These two protein chains interact to form a complex.

Sequence of the first protein:
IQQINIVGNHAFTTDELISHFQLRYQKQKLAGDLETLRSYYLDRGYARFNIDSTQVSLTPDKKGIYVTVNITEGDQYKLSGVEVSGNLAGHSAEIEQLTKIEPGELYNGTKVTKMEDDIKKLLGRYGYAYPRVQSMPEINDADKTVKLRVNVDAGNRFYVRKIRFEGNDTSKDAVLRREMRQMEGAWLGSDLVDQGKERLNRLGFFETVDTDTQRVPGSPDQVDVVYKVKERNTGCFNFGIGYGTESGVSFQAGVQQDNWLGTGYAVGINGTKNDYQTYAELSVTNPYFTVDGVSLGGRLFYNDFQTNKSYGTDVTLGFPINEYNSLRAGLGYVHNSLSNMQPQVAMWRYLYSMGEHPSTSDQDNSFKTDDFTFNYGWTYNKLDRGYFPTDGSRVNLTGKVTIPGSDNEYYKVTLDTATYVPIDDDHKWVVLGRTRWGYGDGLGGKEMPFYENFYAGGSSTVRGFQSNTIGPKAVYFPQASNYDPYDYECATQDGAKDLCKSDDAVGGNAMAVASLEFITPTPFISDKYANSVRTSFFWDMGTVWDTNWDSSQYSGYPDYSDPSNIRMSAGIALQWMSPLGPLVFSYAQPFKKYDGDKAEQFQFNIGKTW

Sequence of the second protein:
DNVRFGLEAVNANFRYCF

Residue-level contacts at the interface:
Residue P769 in the first protein is in contact with residue C763 in the second protein (closest heavy-atom distance 4.1 Å).
Residue P769 in the first protein is in contact with residue N735 in the second protein (closest heavy-atom distance 4.2 Å).
Residue G414 in the first protein contacts residue C763 in the second protein (closest heavy-atom distance 3.5 Å).
Residue R411 in the first protein interacts with residue F764 in the second protein (closest heavy-atom distance 5.0 Å).
Residue G419 in the first protein is in contact with residue A758 in the second protein (closest heavy-atom distance 3.1 Å).
Residue L770 in the first protein is in contact with residue C763 in the second protein (closest heavy-atom distance 3.2 Å).
Residue G419 in the first protein is in contact with residue N759 in the second protein (closest heavy-atom distance 3.7 Å).
Residue N417 in the first protein contacts residue F760 in the second protein (closest heavy-atom distance 4.0 Å).
Residue I420 in the first protein is in contact with residue N759 in the second protein (closest heavy-atom distance 4.8 Å).
Residue F416 in the first protein contacts residue F760 in the second protein (closest heavy-atom distance 3.7 Å).
Residue T424 in the first protein is in contact with residue A755 in the second protein (closest heavy-atom distance 4.5 Å).
Residue F416 in the first protein is in contact with residue R761 in the second protein (closest heavy-atom distance 3.3 Å).
Residue G423 in the first protein is in contact with residue A755 in the second protein (closest heavy-atom distance 3.0 Å).
Residue I420 in the first protein contacts residue N757 in the second protein (closest heavy-atom distance 3.1 Å).
Residue Y422 in the first protein interacts with residue A755 in the second protein (closest heavy-atom distance 2.5 Å).
Residue G421 in the first protein is in contact with residue V756 in the second protein (closest heavy-atom distance 3.1 Å).
Residue W439 in the first protein interacts with residue F764 in the second protein (closest heavy-atom distance 4.9 Å).
Residue F416 in the first protein interacts with residue Y762 in the second protein (closest heavy-atom distance 2.8 Å).
Residue N417 in the first protein is in contact with residue R761 in the second protein (closest heavy-atom distance 2.6 Å).
Residue F416 in the first protein is in contact with residue F764 in the second protein (closest heavy-atom distance 4.3 Å).
Residue T413 in the first protein contacts residue F764 in the second protein (closest heavy-atom distance 3.2 Å).
Residue F418 in the first protein contacts residue F760 in the second protein (closest heavy-atom distance 3.0 Å).
Residue C415 in the first protein contacts residue Y762 in the second protein (closest heavy-atom distance 3.6 Å).
Residue L770 in the first protein contacts residue R761 in the second protein (closest heavy-atom distance 4.0 Å).
Residue F418 in the first protein interacts with residue A758 in the second protein (closest heavy-atom distance 4.5 Å).
Residue C415 in the first protein is in contact with residue C763 in the second protein (closest heavy-atom distance 2.0 Å).
Residue G421 in the first protein is in contact with residue N757 in the second protein (closest heavy-atom distance 4.1 Å).
Residue I420 in the first protein contacts residue V756 in the second protein (closest heavy-atom distance 3.7 Å).
Residue I420 in the first protein contacts residue A758 in the second protein (closest heavy-atom distance 2.7 Å).
Residue C415 in the first protein contacts residue R761 in the second protein (closest heavy-atom distance 4.0 Å).
Residue F418 in the first protein contacts residue N759 in the second protein (closest heavy-atom distance 3.2 Å).
Residue N412 in the first protein is in contact with residue N735 in the second protein (closest heavy-atom distance 4.7 Å).
Residue Y422 in the first protein is in contact with residue V756 in the second protein (closest heavy-atom distance 2.6 Å).
Residue G414 in the first protein contacts residue F764 in the second protein (closest heavy-atom distance 2.9 Å).
Residue N412 in the first protein interacts with residue F764 in the second protein (closest heavy-atom distance 3.0 Å).
Residue Q436 in the first protein is in contact with residue F764 in the second protein (closest heavy-atom distance 3.0 Å).
Residue G414 in the first protein interacts with residue Y762 in the second protein (closest heavy-atom distance 4.5 Å).
Residue C415 in the first protein is in contact with residue F764 in the second protein (closest heavy-atom distance 4.5 Å).
Residue L440 in the first protein contacts residue F764 in the second protein (closest heavy-atom distance 4.4 Å).
Residue G423 in the first protein contacts residue V756 in the second protein (closest heavy-atom distance 4.8 Å).
Residue L770 in the first protein is in contact with residue R737 in the second protein (closest heavy-atom distance 4.2 Å).
Residue L770 in the first protein contacts residue N735 in the second protein (closest heavy-atom distance 4.0 Å).
Residue F416 in the first protein contacts residue C763 in the second protein (closest heavy-atom distance 4.7 Å).